Contacts between the two chains:
Residue G14 in the second protein contacts residue F34 in the first protein (closest heavy-atom distance 3.7 Å).
Residue A15 in the second protein interacts with residue F34 in the first protein (closest heavy-atom distance 4.3 Å).
Residue T8 in the second protein contacts residue F34 in the first protein (closest heavy-atom distance 4.0 Å).
Residue I18 in the second protein contacts residue F34 in the first protein (closest heavy-atom distance 3.3 Å).
Residue G10 in the second protein is in contact with residue T36 in the first protein (closest heavy-atom distance 3.7 Å).
Residue G10 in the second protein contacts residue F34 in the first protein (closest heavy-atom distance 2.6 Å).
Residue I7 in the second protein contacts residue F34 in the first protein (closest heavy-atom distance 3.9 Å).
Residue R9 in the second protein is in contact with residue T36 in the first protein (closest heavy-atom distance 3.7 Å).
Residue A15 in the second protein contacts residue I27 in the first protein (closest heavy-atom distance 3.6 Å).
Residue R9 in the second protein interacts with residue D35 in the first protein (closest heavy-atom distance 2.7 Å).
Residue G10 in the second protein interacts with residue G33 in the first protein (closest heavy-atom distance 3.5 Å).
Residue G10 in the second protein is in contact with residue N32 in the first protein (closest heavy-atom distance 3.4 Å).
Residue R9 in the second protein contacts residue F34 in the first protein (closest heavy-atom distance 3.3 Å).
Residue M11 in the second protein is in contact with residue F34 in the first protein (closest heavy-atom distance 3.0 Å).
Residue G10 in the second protein is in contact with residue D35 in the first protein (closest heavy-atom distance 4.9 Å).
Residue M11 in the second protein interacts with residue G33 in the first protein (closest heavy-atom distance 3.8 Å).

The following describes two proteins that form a bound complex.

Sequence of the second protein:
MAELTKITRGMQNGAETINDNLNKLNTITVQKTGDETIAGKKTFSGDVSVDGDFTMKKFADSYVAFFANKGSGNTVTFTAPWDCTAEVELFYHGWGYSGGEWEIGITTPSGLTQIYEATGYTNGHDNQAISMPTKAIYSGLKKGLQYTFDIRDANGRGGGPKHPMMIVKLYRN

Sequence of the first protein:
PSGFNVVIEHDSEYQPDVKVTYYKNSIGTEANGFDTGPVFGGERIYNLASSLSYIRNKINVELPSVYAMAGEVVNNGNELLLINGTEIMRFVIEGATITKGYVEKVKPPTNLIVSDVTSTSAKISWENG